The following describes two proteins that form a bound complex.

Contacts between the two chains:
Residue Q60 in the second protein interacts with residue K56 in the first protein (closest heavy-atom distance 3.8 Å).
Residue I58 in the second protein contacts residue N55 in the first protein (closest heavy-atom distance 3.2 Å).
Residue Q60 in the second protein interacts with residue N55 in the first protein (closest heavy-atom distance 2.6 Å).
Residue L59 in the second protein contacts residue N55 in the first protein (closest heavy-atom distance 3.4 Å).

Sequence of the second protein:
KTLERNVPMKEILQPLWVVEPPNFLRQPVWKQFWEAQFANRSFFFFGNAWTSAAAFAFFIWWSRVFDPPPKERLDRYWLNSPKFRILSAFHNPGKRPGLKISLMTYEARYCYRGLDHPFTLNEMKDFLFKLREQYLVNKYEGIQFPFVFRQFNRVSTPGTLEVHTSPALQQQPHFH

Sequence of the first protein:
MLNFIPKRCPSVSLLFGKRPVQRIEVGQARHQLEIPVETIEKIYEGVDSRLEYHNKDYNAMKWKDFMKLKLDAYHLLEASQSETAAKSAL